Sequence of protein 2:
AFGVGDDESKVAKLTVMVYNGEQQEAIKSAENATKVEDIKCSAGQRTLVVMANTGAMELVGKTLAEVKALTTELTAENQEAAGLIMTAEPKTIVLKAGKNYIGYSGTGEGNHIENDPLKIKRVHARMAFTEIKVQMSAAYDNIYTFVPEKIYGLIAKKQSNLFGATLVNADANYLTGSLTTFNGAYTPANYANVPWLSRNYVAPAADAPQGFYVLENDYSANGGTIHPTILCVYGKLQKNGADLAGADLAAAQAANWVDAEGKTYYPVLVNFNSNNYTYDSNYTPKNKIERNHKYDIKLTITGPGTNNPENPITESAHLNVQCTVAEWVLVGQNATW

Sequence of protein 1:
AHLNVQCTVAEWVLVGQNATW

The following describes two proteins that form a bound complex.

Contacts between the two chains:
Residue K35 in protein 2 is in contact with residue V321 in protein 1 (closest heavy-atom distance 3.5 Å).
Residue K294 in protein 2 contacts residue V329 in protein 1 (closest heavy-atom distance 3.1 Å).
Residue E37 in protein 2 is in contact with residue L319 in protein 1 (closest heavy-atom distance 3.0 Å).
Residue V36 in protein 2 contacts residue N320 in protein 1 (closest heavy-atom distance 3.0 Å).
Residue I120 in protein 2 contacts residue T324 in protein 1 (closest heavy-atom distance 3.6 Å).
Residue E8 in protein 2 is in contact with residue W328 in protein 1 (closest heavy-atom distance 3.5 Å).
Residue N100 in protein 2 contacts residue L319 in protein 1 (closest heavy-atom distance 3.4 Å).
Residue L299 in protein 2 is in contact with residue A335 in protein 1 (closest heavy-atom distance 3.3 Å).
Residue I102 in protein 2 is in contact with residue N320 in protein 1 (closest heavy-atom distance 2.9 Å).
Residue T34 in protein 2 is in contact with residue C323 in protein 1 (closest heavy-atom distance 3.3 Å).
Residue T34 in protein 2 contacts residue Q322 in protein 1 (closest heavy-atom distance 2.5 Å).
Residue S9 in protein 2 contacts residue V325 in protein 1 (closest heavy-atom distance 3.3 Å).
Residue N292 in protein 2 is in contact with residue E327 in protein 1 (closest heavy-atom distance 3.4 Å).
Residue R122 in protein 2 is in contact with residue W328 in protein 1 (closest heavy-atom distance 3.1 Å).
Residue Y279 in protein 2 interacts with residue G332 in protein 1 (closest heavy-atom distance 3.5 Å).
Residue K298 in protein 2 is in contact with residue A335 in protein 1 (closest heavy-atom distance 2.9 Å).
Residue C41 in protein 2 is in contact with residue A317 in protein 1 (closest heavy-atom distance 2.6 Å).
Residue H293 in protein 2 is in contact with residue V329 in protein 1 (closest heavy-atom distance 3.6 Å).
Residue N276 in protein 2 interacts with residue T336 in protein 1 (closest heavy-atom distance 3.4 Å).
Residue A97 in protein 2 is in contact with residue A317 in protein 1 (closest heavy-atom distance 3.4 Å).
Residue Y101 in protein 2 is in contact with residue N320 in protein 1 (closest heavy-atom distance 3.3 Å).
Residue E37 in protein 2 is in contact with residue N320 in protein 1 (closest heavy-atom distance 2.8 Å).
Residue V36 in protein 2 interacts with residue V321 in protein 1 (closest heavy-atom distance 3.2 Å).
Residue N100 in protein 2 is in contact with residue H318 in protein 1 (closest heavy-atom distance 3.0 Å).
Residue Y277 in protein 2 interacts with residue A335 in protein 1 (closest heavy-atom distance 3.6 Å).
Residue Y295 in protein 2 is in contact with residue V331 in protein 1 (closest heavy-atom distance 3.7 Å).
Residue P117 in protein 2 interacts with residue Q322 in protein 1 (closest heavy-atom distance 3.7 Å).
Residue I297 in protein 2 is in contact with residue Q333 in protein 1 (closest heavy-atom distance 3.3 Å).
Residue I102 in protein 2 contacts residue Q322 in protein 1 (closest heavy-atom distance 3.5 Å).
Residue T278 in protein 2 contacts residue N334 in protein 1 (closest heavy-atom distance 3.2 Å).
Residue Y279 in protein 2 is in contact with residue Q333 in protein 1 (closest heavy-atom distance 3.7 Å).
Residue K298 in protein 2 interacts with residue N334 in protein 1 (closest heavy-atom distance 3.4 Å).
Residue P304 in protein 2 is in contact with residue W337 in protein 1 (closest heavy-atom distance 2.9 Å).
Residue Y104 in protein 2 interacts with residue Q322 in protein 1 (closest heavy-atom distance 3.5 Å).
Residue K294 in protein 2 is in contact with residue W328 in protein 1 (closest heavy-atom distance 3.4 Å).
Residue D280 in protein 2 contacts residue G332 in protein 1 (closest heavy-atom distance 3.0 Å).
Residue K40 in protein 2 contacts residue A317 in protein 1 (closest heavy-atom distance 3.6 Å).
Residue T300 in protein 2 is in contact with residue A335 in protein 1 (closest heavy-atom distance 3.5 Å).
Residue L118 in protein 2 is in contact with residue C323 in protein 1 (closest heavy-atom distance 3.3 Å).
Residue T302 in protein 2 interacts with residue W337 in protein 1 (closest heavy-atom distance 3.4 Å).
Residue I102 in protein 2 contacts residue V321 in protein 1 (closest heavy-atom distance 3.5 Å).
Residue I39 in protein 2 is in contact with residue H318 in protein 1 (closest heavy-atom distance 3.3 Å).
Residue I39 in protein 2 contacts residue L319 in protein 1 (closest heavy-atom distance 3.4 Å).
Residue D296 in protein 2 is in contact with residue Q333 in protein 1 (closest heavy-atom distance 3.1 Å).
Residue D296 in protein 2 interacts with residue G332 in protein 1 (closest heavy-atom distance 3.6 Å).
Residue R122 in protein 2 contacts residue A326 in protein 1 (closest heavy-atom distance 3.1 Å).
Residue L118 in protein 2 interacts with residue T324 in protein 1 (closest heavy-atom distance 2.9 Å).
Residue Y283 in protein 2 is in contact with residue V331 in protein 1 (closest heavy-atom distance 3.7 Å).
Residue N271 in protein 2 is in contact with residue Q333 in protein 1 (closest heavy-atom distance 3.6 Å).
Residue N292 in protein 2 is in contact with residue W328 in protein 1 (closest heavy-atom distance 3.7 Å).
Residue K298 in protein 2 interacts with residue Q333 in protein 1 (closest heavy-atom distance 3.0 Å).
Residue N292 in protein 2 is in contact with residue V329 in protein 1 (closest heavy-atom distance 3.5 Å).
Residue T306 in protein 2 contacts residue W337 in protein 1 (closest heavy-atom distance 3.7 Å).
Residue T300 in protein 2 contacts residue T336 in protein 1 (closest heavy-atom distance 3.4 Å).
Residue I313 in protein 2 interacts with residue W337 in protein 1 (closest heavy-atom distance 3.6 Å).
Residue D296 in protein 2 contacts residue V331 in protein 1 (closest heavy-atom distance 3.5 Å).
Residue K294 in protein 2 is in contact with residue V331 in protein 1 (closest heavy-atom distance 3.1 Å).
Residue I120 in protein 2 contacts residue A326 in protein 1 (closest heavy-atom distance 3.6 Å).
Residue Y104 in protein 2 is in contact with residue N320 in protein 1 (closest heavy-atom distance 3.3 Å).
Residue T300 in protein 2 is in contact with residue W337 in protein 1 (closest heavy-atom distance 3.6 Å).